Sequence of chain A:
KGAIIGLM

Sequence of chain B:
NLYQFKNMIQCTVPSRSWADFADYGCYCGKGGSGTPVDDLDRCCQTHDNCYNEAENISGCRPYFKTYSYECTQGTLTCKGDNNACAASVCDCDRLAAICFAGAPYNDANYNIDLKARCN

This data describes a binding interaction between two proteins.

Interface contacts:
Residue G29 in chain B interacts with residue M8 in chain A (closest heavy-atom distance 4.4 Å).
Residue F5 in chain B is in contact with residue L7 in chain A (closest heavy-atom distance 3.9 Å).
Residue G29 in chain B is in contact with residue L7 in chain A (closest heavy-atom distance 2.9 Å).
Residue L2 in chain B is in contact with residue K1 in chain A (closest heavy-atom distance 4.7 Å).
Residue D48 in chain B interacts with residue M8 in chain A (closest heavy-atom distance 3.1 Å).
Residue H47 in chain B interacts with residue M8 in chain A (closest heavy-atom distance 4.7 Å).
Residue W18 in chain B interacts with residue I5 in chain A (closest heavy-atom distance 3.7 Å).
Residue Y51 in chain B is in contact with residue L7 in chain A (closest heavy-atom distance 5.0 Å).
Residue D48 in chain B interacts with residue L7 in chain A (closest heavy-atom distance 2.7 Å).
Residue K30 in chain B is in contact with residue L7 in chain A (closest heavy-atom distance 4.3 Å).
Residue G29 in chain B interacts with residue I5 in chain A (closest heavy-atom distance 4.8 Å).
Residue G31 in chain B interacts with residue L7 in chain A (closest heavy-atom distance 4.4 Å).
Residue K30 in chain B contacts residue M8 in chain A (closest heavy-atom distance 3.1 Å).
Residue E55 in chain B contacts residue M8 in chain A (closest heavy-atom distance 3.7 Å).
Residue L2 in chain B contacts residue I5 in chain A (closest heavy-atom distance 3.1 Å).
Residue N52 in chain B contacts residue M8 in chain A (closest heavy-atom distance 3.7 Å).
Residue L2 in chain B interacts with residue L7 in chain A (closest heavy-atom distance 4.6 Å).
Residue H47 in chain B contacts residue L7 in chain A (closest heavy-atom distance 3.5 Å).
Residue Y27 in chain B interacts with residue L7 in chain A (closest heavy-atom distance 3.6 Å).
Residue L2 in chain B is in contact with residue G6 in chain A (closest heavy-atom distance 2.9 Å).
Residue Y63 in chain B contacts residue M8 in chain A (closest heavy-atom distance 3.7 Å).
Residue K30 in chain B is in contact with residue G6 in chain A (closest heavy-atom distance 4.5 Å).
Residue C44 in chain B interacts with residue L7 in chain A (closest heavy-atom distance 3.1 Å).
Residue F5 in chain B interacts with residue G6 in chain A (closest heavy-atom distance 4.8 Å).
Residue F21 in chain B interacts with residue L7 in chain A (closest heavy-atom distance 4.3 Å).
Residue Y63 in chain B contacts residue L7 in chain A (closest heavy-atom distance 3.3 Å).
Residue Y63 in chain B interacts with residue I5 in chain A (closest heavy-atom distance 2.5 Å).
Residue C28 in chain B is in contact with residue L7 in chain A (closest heavy-atom distance 3.7 Å).
Residue K6 in chain B interacts with residue K1 in chain A (closest heavy-atom distance 3.8 Å).
Residue F100 in chain B interacts with residue L7 in chain A (closest heavy-atom distance 4.5 Å).
Residue L2 in chain B contacts residue I4 in chain A (closest heavy-atom distance 3.1 Å).
Residue G32 in chain B interacts with residue M8 in chain A (closest heavy-atom distance 3.8 Å).
Residue Y63 in chain B is in contact with residue I4 in chain A (closest heavy-atom distance 4.9 Å).
Residue W18 in chain B is in contact with residue K1 in chain A (closest heavy-atom distance 4.1 Å).
Residue Y63 in chain B contacts residue G6 in chain A (closest heavy-atom distance 3.2 Å).
Residue K30 in chain B contacts residue I5 in chain A (closest heavy-atom distance 4.7 Å).
Residue Y3 in chain B is in contact with residue K1 in chain A (closest heavy-atom distance 4.3 Å).
Residue G31 in chain B interacts with residue M8 in chain A (closest heavy-atom distance 3.4 Å).
Residue G29 in chain B is in contact with residue G6 in chain A (closest heavy-atom distance 3.4 Å).
Residue Y51 in chain B contacts residue M8 in chain A (closest heavy-atom distance 2.8 Å).